The following describes two proteins that form a bound complex.

Sequence of protein 2:
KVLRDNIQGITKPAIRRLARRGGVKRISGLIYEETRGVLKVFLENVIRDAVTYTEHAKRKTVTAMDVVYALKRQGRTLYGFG

Interface contacts:
Residue Q325 in protein 1 contacts residue T97 in protein 2 (closest heavy-atom distance 4.7 Å).
Residue Q325 in protein 1 is in contact with residue Y99 in protein 2 (closest heavy-atom distance 3.8 Å).
Residue K328 in protein 1 contacts residue G42 in protein 2 (closest heavy-atom distance 4.5 Å).
Residue K328 in protein 1 interacts with residue R41 in protein 2 (closest heavy-atom distance 2.8 Å).
Residue V331 in protein 1 contacts residue Y99 in protein 2 (closest heavy-atom distance 4.9 Å).
Residue E326 in protein 1 is in contact with residue R41 in protein 2 (closest heavy-atom distance 3.2 Å).
Residue E323 in protein 1 is in contact with residue L91 in protein 2 (closest heavy-atom distance 4.6 Å).
Residue E323 in protein 1 is in contact with residue R96 in protein 2 (closest heavy-atom distance 2.7 Å).
Residue F327 in protein 1 is in contact with residue R41 in protein 2 (closest heavy-atom distance 4.6 Å).

Sequence of protein 1:
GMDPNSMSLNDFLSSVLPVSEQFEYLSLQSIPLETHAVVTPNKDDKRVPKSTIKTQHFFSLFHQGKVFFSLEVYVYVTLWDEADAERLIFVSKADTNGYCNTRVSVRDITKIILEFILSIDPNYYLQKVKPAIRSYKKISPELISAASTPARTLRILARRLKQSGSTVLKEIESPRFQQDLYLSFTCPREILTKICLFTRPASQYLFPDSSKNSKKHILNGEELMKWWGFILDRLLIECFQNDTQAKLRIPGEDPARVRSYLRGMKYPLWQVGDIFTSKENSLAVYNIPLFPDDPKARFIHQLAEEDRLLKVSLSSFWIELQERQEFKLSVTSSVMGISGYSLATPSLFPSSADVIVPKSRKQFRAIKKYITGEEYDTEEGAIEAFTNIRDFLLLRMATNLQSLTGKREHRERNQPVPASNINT